Sequence of the first protein:
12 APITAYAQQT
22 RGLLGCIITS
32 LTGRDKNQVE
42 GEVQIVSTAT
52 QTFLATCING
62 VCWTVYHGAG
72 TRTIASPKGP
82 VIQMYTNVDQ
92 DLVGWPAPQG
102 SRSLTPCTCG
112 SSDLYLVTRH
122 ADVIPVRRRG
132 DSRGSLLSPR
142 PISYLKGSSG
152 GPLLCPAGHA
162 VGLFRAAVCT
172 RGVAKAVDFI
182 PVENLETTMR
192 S

The following describes two proteins that form a bound complex.

Residue-level contacts at the interface:
Residue Q19 in the first protein contacts residue R10 in the second protein (closest heavy-atom distance 2.9 Å).
Residue R73 in the first protein is in contact with residue K2 in the second protein (closest heavy-atom distance 3.7 Å).
Residue L105 in the first protein interacts with residue L13 in the second protein (closest heavy-atom distance 4.0 Å).
Residue T74 in the first protein contacts residue V5 in the second protein (closest heavy-atom distance 2.7 Å).
Residue T15 in the first protein is in contact with residue G15 in the second protein (closest heavy-atom distance 3.5 Å).
Residue R103 in the first protein interacts with residue S14 in the second protein (closest heavy-atom distance 3.2 Å).
Residue E43 in the first protein interacts with residue L13 in the second protein (closest heavy-atom distance 3.0 Å).
Residue R73 in the first protein contacts residue G3 in the second protein (closest heavy-atom distance 3.2 Å).
Residue I75 in the first protein is in contact with residue V5 in the second protein (closest heavy-atom distance 3.4 Å).
Residue Q45 in the first protein interacts with residue I7 in the second protein (closest heavy-atom distance 3.8 Å).
Residue E43 in the first protein interacts with residue V12 in the second protein (closest heavy-atom distance 3.8 Å).
Residue Q20 in the first protein contacts residue G9 in the second protein (closest heavy-atom distance 4.0 Å).
Residue R22 in the first protein contacts residue I7 in the second protein (closest heavy-atom distance 3.4 Å).
Residue V118 in the first protein contacts residue L13 in the second protein (closest heavy-atom distance 3.9 Å).
Residue E43 in the first protein interacts with residue I11 in the second protein (closest heavy-atom distance 3.6 Å).
Residue I46 in the first protein interacts with residue I7 in the second protein (closest heavy-atom distance 3.5 Å).
Residue A18 in the first protein is in contact with residue I11 in the second protein (closest heavy-atom distance 3.8 Å).
Residue I46 in the first protein is in contact with residue G9 in the second protein (closest heavy-atom distance 3.0 Å).
Residue W96 in the first protein interacts with residue V5 in the second protein (closest heavy-atom distance 4.0 Å).
Residue T30 in the first protein interacts with residue V6 in the second protein (closest heavy-atom distance 3.7 Å).
Residue A12 in the first protein interacts with residue K16 in the second protein (closest heavy-atom distance 3.9 Å).
Residue Y17 in the first protein contacts residue V12 in the second protein (closest heavy-atom distance 2.8 Å).
Residue E43 in the first protein contacts residue S14 in the second protein (closest heavy-atom distance 3.2 Å).
Residue T119 in the first protein is in contact with residue I11 in the second protein (closest heavy-atom distance 3.3 Å).
Residue V118 in the first protein is in contact with residue I11 in the second protein (closest heavy-atom distance 4.0 Å).
Residue E41 in the first protein is in contact with residue R10 in the second protein (closest heavy-atom distance 3.4 Å).
Residue T72 in the first protein contacts residue K2 in the second protein (closest heavy-atom distance 3.5 Å).
Residue V44 in the first protein contacts residue R10 in the second protein (closest heavy-atom distance 3.6 Å).
Residue R120 in the first protein is in contact with residue I11 in the second protein (closest heavy-atom distance 3.5 Å).
Residue Q19 in the first protein contacts residue G9 in the second protein (closest heavy-atom distance 2.9 Å).
Residue A76 in the first protein is in contact with residue S4 in the second protein (closest heavy-atom distance 3.6 Å).
Residue V44 in the first protein interacts with residue I11 in the second protein (closest heavy-atom distance 2.8 Å).
Residue S31 in the first protein interacts with residue S4 in the second protein (closest heavy-atom distance 3.0 Å).
Residue Q20 in the first protein contacts residue V8 in the second protein (closest heavy-atom distance 3.4 Å).
Residue Q39 in the first protein interacts with residue R10 in the second protein (closest heavy-atom distance 2.8 Å).
Residue R22 in the first protein is in contact with residue V8 in the second protein (closest heavy-atom distance 3.2 Å).
Residue I46 in the first protein is in contact with residue R10 in the second protein (closest heavy-atom distance 3.6 Å).
Residue A18 in the first protein contacts residue R10 in the second protein (closest heavy-atom distance 3.1 Å).
Residue T21 in the first protein is in contact with residue G9 in the second protein (closest heavy-atom distance 3.1 Å).
Residue P81 in the first protein interacts with residue S4 in the second protein (closest heavy-atom distance 3.6 Å).
Residue V47 in the first protein is in contact with residue V5 in the second protein (closest heavy-atom distance 3.3 Å).
Residue C27 in the first protein interacts with residue V6 in the second protein (closest heavy-atom distance 3.1 Å).
Residue A76 in the first protein contacts residue V5 in the second protein (closest heavy-atom distance 2.9 Å).
Residue S48 in the first protein contacts residue V8 in the second protein (closest heavy-atom distance 3.8 Å).
Residue Y17 in the first protein is in contact with residue I11 in the second protein (closest heavy-atom distance 3.3 Å).
Residue T15 in the first protein interacts with residue L13 in the second protein (closest heavy-atom distance 3.5 Å).
Residue I46 in the first protein contacts residue V8 in the second protein (closest heavy-atom distance 2.8 Å).
Residue T74 in the first protein is in contact with residue S4 in the second protein (closest heavy-atom distance 2.9 Å).
Residue S48 in the first protein is in contact with residue V6 in the second protein (closest heavy-atom distance 2.9 Å).
Residue G42 in the first protein interacts with residue I11 in the second protein (closest heavy-atom distance 3.9 Å).
Residue S48 in the first protein interacts with residue V5 in the second protein (closest heavy-atom distance 3.5 Å).
Residue R22 in the first protein contacts residue V6 in the second protein (closest heavy-atom distance 3.9 Å).
Residue A16 in the first protein interacts with residue L13 in the second protein (closest heavy-atom distance 3.5 Å).
Residue C27 in the first protein interacts with residue V8 in the second protein (closest heavy-atom distance 3.5 Å).
Residue A16 in the first protein interacts with residue V12 in the second protein (closest heavy-atom distance 3.2 Å).
Residue V40 in the first protein interacts with residue R10 in the second protein (closest heavy-atom distance 4.0 Å).
Residue V47 in the first protein contacts residue V6 in the second protein (closest heavy-atom distance 3.7 Å).
Residue Y17 in the first protein contacts residue R10 in the second protein (closest heavy-atom distance 3.9 Å).
Residue Q45 in the first protein contacts residue G9 in the second protein (closest heavy-atom distance 3.9 Å).
Residue T21 in the first protein is in contact with residue V8 in the second protein (closest heavy-atom distance 2.8 Å).

Sequence of the second protein:
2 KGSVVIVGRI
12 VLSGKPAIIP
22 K